Sequence of chain A:
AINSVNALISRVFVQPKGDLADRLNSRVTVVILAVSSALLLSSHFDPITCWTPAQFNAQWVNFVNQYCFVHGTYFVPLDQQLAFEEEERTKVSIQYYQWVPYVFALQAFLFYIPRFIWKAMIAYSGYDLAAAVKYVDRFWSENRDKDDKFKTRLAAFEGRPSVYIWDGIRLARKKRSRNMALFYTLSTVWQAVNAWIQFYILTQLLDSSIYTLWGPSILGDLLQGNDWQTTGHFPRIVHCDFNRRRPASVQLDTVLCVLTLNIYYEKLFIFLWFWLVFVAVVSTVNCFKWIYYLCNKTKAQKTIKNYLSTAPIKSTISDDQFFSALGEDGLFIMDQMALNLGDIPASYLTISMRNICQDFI

Contacts between the two chains:
Residue Y75 in chain A contacts residue V266 in chain B (closest heavy-atom distance 4.1 Å).
Residue V171 in chain A contacts residue R161 in chain B (closest heavy-atom distance 4.0 Å).
Residue R168 in chain A contacts residue F158 in chain B (closest heavy-atom distance 3.5 Å).
Residue R168 in chain A interacts with residue D153 in chain B (closest heavy-atom distance 3.0 Å).
Residue V78 in chain A interacts with residue V266 in chain B (closest heavy-atom distance 4.3 Å).
Residue L179 in chain A contacts residue S355 in chain B (closest heavy-atom distance 3.7 Å).
Residue Q106 in chain A is in contact with residue R244 in chain B (closest heavy-atom distance 2.4 Å).
Residue V78 in chain A interacts with residue W236 in chain B (closest heavy-atom distance 3.8 Å).
Residue N9 in chain A interacts with residue I8 in chain B (closest heavy-atom distance 3.2 Å).
Residue R146 in chain A interacts with residue D153 in chain B (closest heavy-atom distance 3.7 Å).
Residue R253 in chain A contacts residue H247 in chain B (closest heavy-atom distance 3.3 Å).
Residue N70 in chain A contacts residue T57 in chain B (closest heavy-atom distance 3.9 Å).
Residue Y172 in chain A interacts with residue I352 in chain B (closest heavy-atom distance 3.8 Å).
Residue F51 in chain A is in contact with residue H50 in chain B (closest heavy-atom distance 4.0 Å).
Residue K182 in chain A contacts residue S317 in chain B (closest heavy-atom distance 2.4 Å).
Residue Q67 in chain A contacts residue A66 in chain B (closest heavy-atom distance 3.3 Å).
Residue F71 in chain A contacts residue C58 in chain B (closest heavy-atom distance 4.0 Å).
Residue Y110 in chain A is in contact with residue K275 in chain B (closest heavy-atom distance 3.5 Å).
Residue F71 in chain A interacts with residue L264 in chain B (closest heavy-atom distance 3.6 Å).
Residue R253 in chain A is in contact with residue L264 in chain B (closest heavy-atom distance 3.8 Å).
Residue F71 in chain A contacts residue W59 in chain B (closest heavy-atom distance 3.2 Å).
Residue Q103 in chain A is in contact with residue D235 in chain B (closest heavy-atom distance 3.9 Å).
Residue Y143 in chain A contacts residue R152 in chain B (closest heavy-atom distance 3.7 Å).
Residue K182 in chain A contacts residue N314 in chain B (closest heavy-atom distance 3.1 Å).
Residue R253 in chain A contacts residue Q89 in chain B (closest heavy-atom distance 3.4 Å).
Residue G134 in chain A is in contact with residue D351 in chain B (closest heavy-atom distance 4.1 Å).
Residue R252 in chain A is in contact with residue W59 in chain B (closest heavy-atom distance 3.9 Å).
Residue Y143 in chain A interacts with residue F158 in chain B (closest heavy-atom distance 3.9 Å).
Residue W68 in chain A interacts with residue A62 in chain B (closest heavy-atom distance 3.6 Å).
Residue Q74 in chain A contacts residue V266 in chain B (closest heavy-atom distance 4.0 Å).
Residue Y110 in chain A is in contact with residue Y272 in chain B (closest heavy-atom distance 3.2 Å).
Residue L179 in chain A is in contact with residue D351 in chain B (closest heavy-atom distance 3.6 Å).
Residue Y172 in chain A interacts with residue W148 in chain B (closest heavy-atom distance 4.1 Å).
Residue K183 in chain A contacts residue D351 in chain B (closest heavy-atom distance 3.5 Å).
Residue Q106 in chain A contacts residue I271 in chain B (closest heavy-atom distance 3.2 Å).
Residue Y75 in chain A is in contact with residue I245 in chain B (closest heavy-atom distance 3.8 Å).
Residue W107 in chain A is in contact with residue K275 in chain B (closest heavy-atom distance 4.2 Å).
Residue W68 in chain A is in contact with residue T60 in chain B (closest heavy-atom distance 3.1 Å).
Residue F71 in chain A is in contact with residue V266 in chain B (closest heavy-atom distance 3.5 Å).
Residue W68 in chain A contacts residue P61 in chain B (closest heavy-atom distance 3.8 Å).
Residue G176 in chain A is in contact with residue I352 in chain B (closest heavy-atom distance 3.9 Å).
Residue D175 in chain A contacts residue Y356 in chain B (closest heavy-atom distance 2.2 Å).
Residue L179 in chain A interacts with residue Y315 in chain B (closest heavy-atom distance 4.0 Å).
Residue R146 in chain A contacts residue R152 in chain B (closest heavy-atom distance 2.8 Å).
Residue R253 in chain A is in contact with residue L90 in chain B (closest heavy-atom distance 3.2 Å).
Residue Q74 in chain A is in contact with residue D54 in chain B (closest heavy-atom distance 3.5 Å).
Residue K182 in chain A interacts with residue T318 in chain B (closest heavy-atom distance 3.7 Å).
Residue D175 in chain A contacts residue I352 in chain B (closest heavy-atom distance 3.6 Å).
Residue W68 in chain A contacts residue W59 in chain B (closest heavy-atom distance 3.4 Å).
Residue Q106 in chain A interacts with residue K275 in chain B (closest heavy-atom distance 2.4 Å).
Residue R168 in chain A is in contact with residue R152 in chain B (closest heavy-atom distance 3.6 Å).
Residue F71 in chain A is in contact with residue T57 in chain B (closest heavy-atom distance 4.3 Å).
Residue R253 in chain A contacts residue L86 in chain B (closest heavy-atom distance 3.3 Å).
Residue N65 in chain A interacts with residue A62 in chain B (closest heavy-atom distance 3.9 Å).
Residue R178 in chain A is in contact with residue T318 in chain B (closest heavy-atom distance 3.3 Å).
Residue F250 in chain A is in contact with residue W59 in chain B (closest heavy-atom distance 3.7 Å).
Residue R168 in chain A contacts residue D155 in chain B (closest heavy-atom distance 4.2 Å).
Residue V78 in chain A is in contact with residue R244 in chain B (closest heavy-atom distance 3.5 Å).
Residue L179 in chain A interacts with residue I352 in chain B (closest heavy-atom distance 3.8 Å).
Residue E150 in chain A is in contact with residue D153 in chain B (closest heavy-atom distance 4.1 Å).

Sequence of chain B:
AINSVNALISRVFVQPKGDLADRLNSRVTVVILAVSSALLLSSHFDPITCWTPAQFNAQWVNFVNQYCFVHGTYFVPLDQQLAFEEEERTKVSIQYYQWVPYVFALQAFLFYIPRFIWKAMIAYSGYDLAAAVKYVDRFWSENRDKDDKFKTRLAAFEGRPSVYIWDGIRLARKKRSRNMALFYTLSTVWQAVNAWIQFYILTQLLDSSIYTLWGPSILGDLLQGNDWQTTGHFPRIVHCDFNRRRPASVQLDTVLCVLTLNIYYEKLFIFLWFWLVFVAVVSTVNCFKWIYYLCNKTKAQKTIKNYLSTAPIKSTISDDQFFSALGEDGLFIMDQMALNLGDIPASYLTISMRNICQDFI

The following describes two proteins that form a bound complex.